The following describes two proteins that form a bound complex.

Sequence of protein 2:
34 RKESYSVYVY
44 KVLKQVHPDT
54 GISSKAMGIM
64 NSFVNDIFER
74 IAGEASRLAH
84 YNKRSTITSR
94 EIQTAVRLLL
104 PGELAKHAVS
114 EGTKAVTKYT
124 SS

Sequence of protein 1:
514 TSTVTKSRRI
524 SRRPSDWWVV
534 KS

Residue-level contacts at the interface:
Residue S113 in protein 2 interacts with residue R521 in protein 1 (closest heavy-atom distance 4.8 Å).
Residue H110 in protein 2 interacts with residue R522 in protein 1 (closest heavy-atom distance 3.2 Å).
Residue V49 in protein 2 is in contact with residue K519 in protein 1 (closest heavy-atom distance 4.7 Å).
Residue H110 in protein 2 is in contact with residue S520 in protein 1 (closest heavy-atom distance 3.0 Å).
Residue H110 in protein 2 interacts with residue R521 in protein 1 (closest heavy-atom distance 3.4 Å).
Residue L107 in protein 2 interacts with residue R522 in protein 1 (closest heavy-atom distance 3.6 Å).
Residue E106 in protein 2 contacts residue R522 in protein 1 (closest heavy-atom distance 4.0 Å).
Residue E106 in protein 2 is in contact with residue R525 in protein 1 (closest heavy-atom distance 4.9 Å).